Sequence of the second protein:
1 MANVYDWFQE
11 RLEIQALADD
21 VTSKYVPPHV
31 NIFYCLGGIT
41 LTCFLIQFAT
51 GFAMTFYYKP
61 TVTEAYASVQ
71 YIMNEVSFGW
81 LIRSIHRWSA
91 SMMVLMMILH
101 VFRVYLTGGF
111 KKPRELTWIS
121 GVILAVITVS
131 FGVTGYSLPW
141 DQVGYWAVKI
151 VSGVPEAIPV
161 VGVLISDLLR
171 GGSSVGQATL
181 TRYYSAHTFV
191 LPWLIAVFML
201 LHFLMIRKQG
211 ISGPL

The following describes two proteins that form a bound complex.

Sequence of the first protein:
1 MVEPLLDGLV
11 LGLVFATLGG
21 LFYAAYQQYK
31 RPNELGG

Residue-level contacts at the interface:
Residue L215 in the second protein is in contact with residue Q28 in the first protein (closest heavy-atom distance 3.0 Å).
Residue L95 in the second protein interacts with residue V14 in the first protein (closest heavy-atom distance 4.6 Å).
Residue F102 in the second protein interacts with residue T17 in the first protein (closest heavy-atom distance 4.4 Å).
Residue P214 in the second protein interacts with residue Q28 in the first protein (closest heavy-atom distance 4.4 Å).
Residue L106 in the second protein is in contact with residue L21 in the first protein (closest heavy-atom distance 3.6 Å).
Residue M92 in the second protein is in contact with residue L13 in the first protein (closest heavy-atom distance 4.8 Å).
Residue M92 in the second protein contacts residue L6 in the first protein (closest heavy-atom distance 4.9 Å).
Residue F102 in the second protein contacts residue L21 in the first protein (closest heavy-atom distance 3.7 Å).
Residue L106 in the second protein contacts residue F22 in the first protein (closest heavy-atom distance 4.0 Å).
Residue F33 in the second protein contacts residue L21 in the first protein (closest heavy-atom distance 3.5 Å).
Residue L36 in the second protein interacts with residue T17 in the first protein (closest heavy-atom distance 4.7 Å).
Residue L215 in the second protein contacts residue P32 in the first protein (closest heavy-atom distance 4.3 Å).
Residue L95 in the second protein interacts with residue L9 in the first protein (closest heavy-atom distance 4.5 Å).
Residue F33 in the second protein is in contact with residue A16 in the first protein (closest heavy-atom distance 5.0 Å).
Residue F33 in the second protein interacts with residue T17 in the first protein (closest heavy-atom distance 4.4 Å).
Residue L99 in the second protein interacts with residue L21 in the first protein (closest heavy-atom distance 4.9 Å).
Residue W88 in the second protein interacts with residue L6 in the first protein (closest heavy-atom distance 3.8 Å).
Residue W88 in the second protein contacts residue E3 in the first protein (closest heavy-atom distance 3.7 Å).
Residue R103 in the second protein contacts residue L21 in the first protein (closest heavy-atom distance 3.6 Å).
Residue F102 in the second protein contacts residue L18 in the first protein (closest heavy-atom distance 3.5 Å).
Residue M96 in the second protein is in contact with residue L13 in the first protein (closest heavy-atom distance 4.2 Å).
Residue N31 in the second protein contacts residue A24 in the first protein (closest heavy-atom distance 3.7 Å).
Residue L95 in the second protein contacts residue V10 in the first protein (closest heavy-atom distance 4.1 Å).
Residue P28 in the second protein contacts residue Q28 in the first protein (closest heavy-atom distance 4.9 Å).
Residue S91 in the second protein is in contact with residue L6 in the first protein (closest heavy-atom distance 3.3 Å).
Residue V143 in the second protein interacts with residue M1 in the first protein (closest heavy-atom distance 3.9 Å).
Residue Y136 in the second protein contacts residue M1 in the first protein (closest heavy-atom distance 4.1 Å).
Residue W88 in the second protein contacts residue L9 in the first protein (closest heavy-atom distance 4.2 Å).
Residue L106 in the second protein is in contact with residue L18 in the first protein (closest heavy-atom distance 3.9 Å).
Residue L99 in the second protein interacts with residue V14 in the first protein (closest heavy-atom distance 4.0 Å).
Residue L215 in the second protein contacts residue A25 in the first protein (closest heavy-atom distance 4.1 Å).
Residue L99 in the second protein contacts residue L13 in the first protein (closest heavy-atom distance 4.1 Å).
Residue L106 in the second protein is in contact with residue A25 in the first protein (closest heavy-atom distance 4.9 Å).
Residue L95 in the second protein interacts with residue L13 in the first protein (closest heavy-atom distance 4.0 Å).
Residue L99 in the second protein contacts residue T17 in the first protein (closest heavy-atom distance 3.8 Å).
Residue P214 in the second protein contacts residue G37 in the first protein (closest heavy-atom distance 4.7 Å).
Residue F102 in the second protein interacts with residue V14 in the first protein (closest heavy-atom distance 3.8 Å).
Residue L215 in the second protein is in contact with residue Y29 in the first protein (closest heavy-atom distance 5.0 Å).
Residue F33 in the second protein is in contact with residue G20 in the first protein (closest heavy-atom distance 3.6 Å).
Residue W88 in the second protein contacts residue L5 in the first protein (closest heavy-atom distance 4.3 Å).
Residue H29 in the second protein contacts residue Q28 in the first protein (closest heavy-atom distance 3.1 Å).
Residue P28 in the second protein interacts with residue L35 in the first protein (closest heavy-atom distance 4.1 Å).